This data describes a binding interaction between two proteins.

Interface contacts:
Residue C107 in chain A interacts with residue G2 in chain B (closest heavy-atom distance 3.6 Å).
Residue W14 in chain A contacts residue G2 in chain B (closest heavy-atom distance 3.9 Å).
Residue A105 in chain A interacts with residue C1 in chain B (closest heavy-atom distance 3.5 Å).
Residue S104 in chain A interacts with residue V3 in chain B (closest heavy-atom distance 4.8 Å).
Residue C107 in chain A contacts residue C1 in chain B (closest heavy-atom distance 2.1 Å).
Residue V106 in chain A interacts with residue C1 in chain B (closest heavy-atom distance 3.8 Å).
Residue S11 in chain A is in contact with residue I6 in chain B (closest heavy-atom distance 3.3 Å).
Residue S11 in chain A contacts residue P8 in chain B (closest heavy-atom distance 3.5 Å).
Residue V106 in chain A is in contact with residue G2 in chain B (closest heavy-atom distance 4.1 Å).
Residue G10 in chain A interacts with residue I6 in chain B (closest heavy-atom distance 4.1 Å).
Residue Q101 in chain A contacts residue I6 in chain B (closest heavy-atom distance 3.8 Å).
Residue V8 in chain A contacts residue I6 in chain B (closest heavy-atom distance 4.0 Å).
Residue A105 in chain A contacts residue G2 in chain B (closest heavy-atom distance 2.8 Å).
Residue V8 in chain A is in contact with residue Q7 in chain B (closest heavy-atom distance 4.2 Å).
Residue T102 in chain A contacts residue I6 in chain B (closest heavy-atom distance 4.0 Å).
Residue S11 in chain A interacts with residue Q7 in chain B (closest heavy-atom distance 3.8 Å).
Residue W14 in chain A contacts residue V3 in chain B (closest heavy-atom distance 4.3 Å).
Residue E5 in chain A contacts residue L10 in chain B (closest heavy-atom distance 3.5 Å).
Residue P13 in chain A is in contact with residue A5 in chain B (closest heavy-atom distance 4.9 Å).
Residue V8 in chain A contacts residue P8 in chain B (closest heavy-atom distance 4.6 Å).
Residue E5 in chain A interacts with residue V9 in chain B (closest heavy-atom distance 4.0 Å).
Residue W12 in chain A contacts residue P8 in chain B (closest heavy-atom distance 3.5 Å).
Residue W12 in chain A interacts with residue L10 in chain B (closest heavy-atom distance 4.1 Å).
Residue E5 in chain A contacts residue S11 in chain B (closest heavy-atom distance 3.0 Å).
Residue W14 in chain A is in contact with residue P4 in chain B (closest heavy-atom distance 3.8 Å).
Residue S11 in chain A contacts residue V9 in chain B (closest heavy-atom distance 5.0 Å).
Residue S11 in chain A is in contact with residue P4 in chain B (closest heavy-atom distance 3.6 Å).
Residue Q101 in chain A interacts with residue A5 in chain B (closest heavy-atom distance 3.7 Å).
Residue V8 in chain A interacts with residue V9 in chain B (closest heavy-atom distance 3.7 Å).
Residue P9 in chain A interacts with residue I6 in chain B (closest heavy-atom distance 3.8 Å).
Residue P13 in chain A interacts with residue P4 in chain B (closest heavy-atom distance 3.8 Å).
Residue V122 in chain A interacts with residue L10 in chain B (closest heavy-atom distance 3.8 Å).
Residue E5 in chain A is in contact with residue G12 in chain B (closest heavy-atom distance 4.8 Å).
Residue A105 in chain A interacts with residue V3 in chain B (closest heavy-atom distance 4.9 Å).

Sequence of chain A:
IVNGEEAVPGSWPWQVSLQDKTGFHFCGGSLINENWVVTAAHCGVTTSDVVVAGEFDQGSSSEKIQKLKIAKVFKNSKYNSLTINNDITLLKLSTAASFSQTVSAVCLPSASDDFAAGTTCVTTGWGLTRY

Sequence of chain B:
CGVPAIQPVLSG